Sequence of chain B:
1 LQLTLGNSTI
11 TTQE

Sequence of chain A:
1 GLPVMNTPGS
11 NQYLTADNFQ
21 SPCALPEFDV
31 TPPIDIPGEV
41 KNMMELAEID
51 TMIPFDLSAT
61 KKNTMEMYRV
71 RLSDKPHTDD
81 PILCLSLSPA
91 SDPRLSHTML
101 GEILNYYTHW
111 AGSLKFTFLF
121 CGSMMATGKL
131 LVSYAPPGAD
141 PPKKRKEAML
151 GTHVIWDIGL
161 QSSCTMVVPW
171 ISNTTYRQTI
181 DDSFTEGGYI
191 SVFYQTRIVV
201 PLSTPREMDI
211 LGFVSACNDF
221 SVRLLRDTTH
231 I

Interface contacts:
Residue T152 in chain A interacts with residue N7 in chain B (closest heavy-atom distance 4.3 Å).

The following describes two proteins that form a bound complex.